Sequence of protein 2:
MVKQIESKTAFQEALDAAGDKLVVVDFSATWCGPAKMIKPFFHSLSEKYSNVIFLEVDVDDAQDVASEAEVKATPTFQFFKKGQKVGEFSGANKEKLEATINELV

Interface contacts:
Residue W31 in protein 2 is in contact with residue Y5 in protein 1 (closest heavy-atom distance 4.6 Å).
Residue P34 in protein 2 interacts with residue G9 in protein 1 (closest heavy-atom distance 3.8 Å).
Residue D60 in protein 2 contacts residue R2 in protein 1 (closest heavy-atom distance 3.1 Å).
Residue K72 in protein 2 interacts with residue Y5 in protein 1 (closest heavy-atom distance 3.2 Å).
Residue T74 in protein 2 interacts with residue C7 in protein 1 (closest heavy-atom distance 3.1 Å).
Residue V59 in protein 2 contacts residue Y5 in protein 1 (closest heavy-atom distance 3.2 Å).
Residue T74 in protein 2 contacts residue E8 in protein 1 (closest heavy-atom distance 2.5 Å).
Residue W31 in protein 2 is in contact with residue C7 in protein 1 (closest heavy-atom distance 4.4 Å).
Residue V71 in protein 2 is in contact with residue Y5 in protein 1 (closest heavy-atom distance 2.9 Å).
Residue A73 in protein 2 is in contact with residue E8 in protein 1 (closest heavy-atom distance 3.1 Å).
Residue T74 in protein 2 interacts with residue Y5 in protein 1 (closest heavy-atom distance 3.3 Å).
Residue Q63 in protein 2 is in contact with residue R4 in protein 1 (closest heavy-atom distance 3.9 Å).
Residue P75 in protein 2 contacts residue E8 in protein 1 (closest heavy-atom distance 3.9 Å).
Residue A35 in protein 2 interacts with residue C7 in protein 1 (closest heavy-atom distance 4.3 Å).
Residue T74 in protein 2 contacts residue V6 in protein 1 (closest heavy-atom distance 3.3 Å).
Residue W31 in protein 2 interacts with residue F3 in protein 1 (closest heavy-atom distance 2.9 Å).
Residue A35 in protein 2 contacts residue G9 in protein 1 (closest heavy-atom distance 5.0 Å).
Residue A92 in protein 2 contacts residue E8 in protein 1 (closest heavy-atom distance 3.5 Å).
Residue D61 in protein 2 is in contact with residue R2 in protein 1 (closest heavy-atom distance 3.3 Å).
Residue P34 in protein 2 is in contact with residue S11 in protein 1 (closest heavy-atom distance 4.4 Å).
Residue D60 in protein 2 interacts with residue R4 in protein 1 (closest heavy-atom distance 2.8 Å).
Residue K72 in protein 2 is in contact with residue V6 in protein 1 (closest heavy-atom distance 4.7 Å).
Residue V59 in protein 2 interacts with residue R4 in protein 1 (closest heavy-atom distance 3.4 Å).
Residue P75 in protein 2 contacts residue G9 in protein 1 (closest heavy-atom distance 3.4 Å).
Residue I38 in protein 2 interacts with residue G9 in protein 1 (closest heavy-atom distance 4.4 Å).
Residue V71 in protein 2 contacts residue R4 in protein 1 (closest heavy-atom distance 4.6 Å).
Residue T76 in protein 2 contacts residue Y5 in protein 1 (closest heavy-atom distance 4.9 Å).
Residue A92 in protein 2 contacts residue P10 in protein 1 (closest heavy-atom distance 3.2 Å).
Residue P34 in protein 2 interacts with residue P10 in protein 1 (closest heavy-atom distance 3.0 Å).
Residue A66 in protein 2 interacts with residue Y5 in protein 1 (closest heavy-atom distance 4.4 Å).
Residue A73 in protein 2 is in contact with residue Y5 in protein 1 (closest heavy-atom distance 3.2 Å).
Residue S67 in protein 2 is in contact with residue R4 in protein 1 (closest heavy-atom distance 4.4 Å).
Residue D58 in protein 2 contacts residue R2 in protein 1 (closest heavy-atom distance 4.3 Å).
Residue P34 in protein 2 contacts residue C7 in protein 1 (closest heavy-atom distance 3.8 Å).
Residue I38 in protein 2 interacts with residue P10 in protein 1 (closest heavy-atom distance 4.3 Å).
Residue A29 in protein 2 is in contact with residue C7 in protein 1 (closest heavy-atom distance 4.8 Å).
Residue W31 in protein 2 interacts with residue R2 in protein 1 (closest heavy-atom distance 2.4 Å).
Residue W31 in protein 2 interacts with residue R4 in protein 1 (closest heavy-atom distance 4.1 Å).
Residue A73 in protein 2 interacts with residue V6 in protein 1 (closest heavy-atom distance 4.1 Å).
Residue S90 in protein 2 contacts residue E8 in protein 1 (closest heavy-atom distance 2.5 Å).
Residue T74 in protein 2 contacts residue G9 in protein 1 (closest heavy-atom distance 3.5 Å).
Residue M37 in protein 2 is in contact with residue P10 in protein 1 (closest heavy-atom distance 4.0 Å).
Residue A66 in protein 2 contacts residue R4 in protein 1 (closest heavy-atom distance 4.2 Å).
Residue G91 in protein 2 contacts residue E8 in protein 1 (closest heavy-atom distance 3.1 Å).
Residue C32 in protein 2 interacts with residue C7 in protein 1 (closest heavy-atom distance 2.0 Å).
Residue A92 in protein 2 contacts residue G9 in protein 1 (closest heavy-atom distance 3.1 Å).
Residue A35 in protein 2 interacts with residue P10 in protein 1 (closest heavy-atom distance 4.9 Å).
Residue D60 in protein 2 is in contact with residue F3 in protein 1 (closest heavy-atom distance 2.7 Å).

This data describes a binding interaction between two proteins.

Sequence of protein 1:
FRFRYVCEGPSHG